Interface contacts:
Residue E124 in chain B is in contact with residue E13 in chain A (closest heavy-atom distance 2.7 Å).
Residue A252 in chain B is in contact with residue F15 in chain A (closest heavy-atom distance 4.0 Å).
Residue H44 in chain B contacts residue L12 in chain A (closest heavy-atom distance 2.9 Å).
Residue V45 in chain B is in contact with residue P6 in chain A (closest heavy-atom distance 4.3 Å).
Residue M40 in chain B contacts residue L12 in chain A (closest heavy-atom distance 3.5 Å).
Residue V45 in chain B is in contact with residue Q10 in chain A (closest heavy-atom distance 3.7 Å).
Residue H44 in chain B contacts residue E13 in chain A (closest heavy-atom distance 2.6 Å).
Residue I255 in chain B interacts with residue M9 in chain A (closest heavy-atom distance 4.3 Å).
Residue V233 in chain B interacts with residue F15 in chain A (closest heavy-atom distance 4.0 Å).
Residue K254 in chain B contacts residue M9 in chain A (closest heavy-atom distance 4.3 Å).
Residue A252 in chain B interacts with residue L12 in chain A (closest heavy-atom distance 3.9 Å).
Residue P234 in chain B contacts residue F16 in chain A (closest heavy-atom distance 4.0 Å).
Residue L126 in chain B interacts with residue L12 in chain A (closest heavy-atom distance 4.0 Å).
Residue M40 in chain B interacts with residue E13 in chain A (closest heavy-atom distance 4.4 Å).
Residue A252 in chain B interacts with residue Q10 in chain A (closest heavy-atom distance 3.5 Å).
Residue V45 in chain B interacts with residue L12 in chain A (closest heavy-atom distance 3.8 Å).
Residue P234 in chain B is in contact with residue F15 in chain A (closest heavy-atom distance 3.6 Å).
Residue L251 in chain B is in contact with residue L12 in chain A (closest heavy-atom distance 4.5 Å).
Residue L251 in chain B is in contact with residue M9 in chain A (closest heavy-atom distance 4.1 Å).
Residue H44 in chain B interacts with residue Q10 in chain A (closest heavy-atom distance 4.1 Å).
Residue Y250 in chain B interacts with residue F16 in chain A (closest heavy-atom distance 3.5 Å).
Residue H44 in chain B interacts with residue T11 in chain A (closest heavy-atom distance 2.9 Å).
Residue E124 in chain B is in contact with residue P18 in chain A (closest heavy-atom distance 4.1 Å).
Residue L126 in chain B interacts with residue K17 in chain A (closest heavy-atom distance 4.0 Å).
Residue P253 in chain B interacts with residue F15 in chain A (closest heavy-atom distance 3.6 Å).
Residue S43 in chain B is in contact with residue P6 in chain A (closest heavy-atom distance 3.8 Å).
Residue D232 in chain B is in contact with residue F15 in chain A (closest heavy-atom distance 3.4 Å).
Residue K254 in chain B contacts residue E7 in chain A (closest heavy-atom distance 3.7 Å).
Residue G127 in chain B is in contact with residue F16 in chain A (closest heavy-atom distance 3.7 Å).
Residue S46 in chain B interacts with residue L12 in chain A (closest heavy-atom distance 3.3 Å).
Residue L126 in chain B interacts with residue L19 in chain A (closest heavy-atom distance 4.1 Å).
Residue Q125 in chain B contacts residue L19 in chain A (closest heavy-atom distance 2.9 Å).
Residue V45 in chain B interacts with residue T11 in chain A (closest heavy-atom distance 4.8 Å).
Residue G127 in chain B is in contact with residue P18 in chain A (closest heavy-atom distance 4.4 Å).
Residue Q131 in chain B is in contact with residue F16 in chain A (closest heavy-atom distance 4.5 Å).
Residue Y250 in chain B interacts with residue L12 in chain A (closest heavy-atom distance 4.2 Å).
Residue V45 in chain B contacts residue M9 in chain A (closest heavy-atom distance 3.9 Å).
Residue K254 in chain B interacts with residue G8 in chain A (closest heavy-atom distance 3.5 Å).
Residue I255 in chain B interacts with residue G8 in chain A (closest heavy-atom distance 2.4 Å).
Residue L126 in chain B interacts with residue P18 in chain A (closest heavy-atom distance 3.7 Å).
Residue P253 in chain B interacts with residue G8 in chain A (closest heavy-atom distance 4.5 Å).
Residue L47 in chain B is in contact with residue L12 in chain A (closest heavy-atom distance 3.3 Å).
Residue G127 in chain B interacts with residue K17 in chain A (closest heavy-atom distance 3.1 Å).
Residue Y211 in chain B is in contact with residue P6 in chain A (closest heavy-atom distance 3.1 Å).
Residue L126 in chain B interacts with residue F16 in chain A (closest heavy-atom distance 3.6 Å).
Residue S43 in chain B is in contact with residue T11 in chain A (closest heavy-atom distance 4.9 Å).
Residue L126 in chain B contacts residue E13 in chain A (closest heavy-atom distance 4.1 Å).
Residue A252 in chain B is in contact with residue M9 in chain A (closest heavy-atom distance 3.1 Å).
Residue P253 in chain B contacts residue Q10 in chain A (closest heavy-atom distance 3.0 Å).
Residue L47 in chain B contacts residue F16 in chain A (closest heavy-atom distance 4.8 Å).
Residue A208 in chain B interacts with residue M9 in chain A (closest heavy-atom distance 3.9 Å).
Residue P129 in chain B is in contact with residue F16 in chain A (closest heavy-atom distance 3.9 Å).
Residue Y211 in chain B is in contact with residue M9 in chain A (closest heavy-atom distance 4.3 Å).
Residue P234 in chain B interacts with residue L12 in chain A (closest heavy-atom distance 3.8 Å).
Residue G127 in chain B interacts with residue L19 in chain A (closest heavy-atom distance 4.2 Å).
Residue I128 in chain B interacts with residue F16 in chain A (closest heavy-atom distance 3.5 Å).
Residue P253 in chain B contacts residue M9 in chain A (closest heavy-atom distance 4.2 Å).
Residue Q125 in chain B interacts with residue P18 in chain A (closest heavy-atom distance 3.3 Å).
Residue I255 in chain B interacts with residue Q10 in chain A (closest heavy-atom distance 3.7 Å).
Residue A252 in chain B is in contact with residue T11 in chain A (closest heavy-atom distance 4.8 Å).

Sequence of chain B:
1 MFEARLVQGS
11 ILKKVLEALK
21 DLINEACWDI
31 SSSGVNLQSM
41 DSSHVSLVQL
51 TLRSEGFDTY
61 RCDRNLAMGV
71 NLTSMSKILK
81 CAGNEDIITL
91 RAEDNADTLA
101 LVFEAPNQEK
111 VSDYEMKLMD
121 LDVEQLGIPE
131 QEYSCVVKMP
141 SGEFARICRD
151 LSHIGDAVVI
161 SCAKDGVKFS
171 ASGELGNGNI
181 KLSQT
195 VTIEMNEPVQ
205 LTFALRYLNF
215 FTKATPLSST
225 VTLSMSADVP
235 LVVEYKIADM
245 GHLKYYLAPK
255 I

Sequence of chain A:
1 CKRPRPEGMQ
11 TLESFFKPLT

This data describes a binding interaction between two proteins.